This data describes a binding interaction between two proteins.

Sequence of protein 1:
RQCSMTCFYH

Contacts between the two chains:
Residue A252 in protein 2 interacts with residue C4 in protein 1 (closest heavy-atom distance 3.2 Å).
Residue A252 in protein 2 is in contact with residue M6 in protein 1 (closest heavy-atom distance 4.0 Å).
Residue P234 in protein 2 contacts residue M6 in protein 1 (closest heavy-atom distance 3.6 Å).
Residue G127 in protein 2 contacts residue H11 in protein 1 (closest heavy-atom distance 3.3 Å).
Residue K254 in protein 2 is in contact with residue R2 in protein 1 (closest heavy-atom distance 3.1 Å).
Residue H44 in protein 2 contacts residue M6 in protein 1 (closest heavy-atom distance 3.2 Å).
Residue A252 in protein 2 contacts residue Q3 in protein 1 (closest heavy-atom distance 3.6 Å).
Residue P253 in protein 2 contacts residue Q3 in protein 1 (closest heavy-atom distance 4.4 Å).
Residue L126 in protein 2 interacts with residue H11 in protein 1 (closest heavy-atom distance 4.0 Å).
Residue P234 in protein 2 interacts with residue F9 in protein 1 (closest heavy-atom distance 3.5 Å).
Residue A252 in protein 2 contacts residue F9 in protein 1 (closest heavy-atom distance 4.0 Å).
Residue V45 in protein 2 interacts with residue S5 in protein 1 (closest heavy-atom distance 4.7 Å).
Residue M40 in protein 2 contacts residue M6 in protein 1 (closest heavy-atom distance 4.5 Å).
Residue V45 in protein 2 interacts with residue M6 in protein 1 (closest heavy-atom distance 3.1 Å).
Residue L126 in protein 2 is in contact with residue Y10 in protein 1 (closest heavy-atom distance 4.3 Å).
Residue M40 in protein 2 interacts with residue T7 in protein 1 (closest heavy-atom distance 4.5 Å).
Residue K254 in protein 2 contacts residue C4 in protein 1 (closest heavy-atom distance 4.1 Å).
Residue I128 in protein 2 contacts residue Y10 in protein 1 (closest heavy-atom distance 4.3 Å).
Residue H44 in protein 2 is in contact with residue S5 in protein 1 (closest heavy-atom distance 3.1 Å).
Residue P129 in protein 2 interacts with residue Y10 in protein 1 (closest heavy-atom distance 3.8 Å).
Residue S43 in protein 2 contacts residue S5 in protein 1 (closest heavy-atom distance 3.9 Å).
Residue L251 in protein 2 interacts with residue M6 in protein 1 (closest heavy-atom distance 3.9 Å).
Residue V233 in protein 2 contacts residue Y10 in protein 1 (closest heavy-atom distance 4.6 Å).
Residue H44 in protein 2 interacts with residue C4 in protein 1 (closest heavy-atom distance 4.7 Å).
Residue P253 in protein 2 contacts residue C4 in protein 1 (closest heavy-atom distance 3.2 Å).
Residue Y133 in protein 2 contacts residue Y10 in protein 1 (closest heavy-atom distance 2.9 Å).
Residue K254 in protein 2 is in contact with residue Q3 in protein 1 (closest heavy-atom distance 4.9 Å).
Residue P253 in protein 2 is in contact with residue R2 in protein 1 (closest heavy-atom distance 4.4 Å).
Residue L126 in protein 2 interacts with residue T7 in protein 1 (closest heavy-atom distance 4.6 Å).
Residue L47 in protein 2 is in contact with residue M6 in protein 1 (closest heavy-atom distance 4.2 Å).
Residue P253 in protein 2 interacts with residue F9 in protein 1 (closest heavy-atom distance 3.4 Å).
Residue Y250 in protein 2 is in contact with residue M6 in protein 1 (closest heavy-atom distance 3.5 Å).
Residue V45 in protein 2 contacts residue Q3 in protein 1 (closest heavy-atom distance 3.4 Å).
Residue D232 in protein 2 interacts with residue F9 in protein 1 (closest heavy-atom distance 3.0 Å).
Residue G127 in protein 2 is in contact with residue Y10 in protein 1 (closest heavy-atom distance 3.5 Å).
Residue Q131 in protein 2 is in contact with residue Y10 in protein 1 (closest heavy-atom distance 3.4 Å).
Residue V233 in protein 2 is in contact with residue F9 in protein 1 (closest heavy-atom distance 4.1 Å).
Residue S46 in protein 2 interacts with residue M6 in protein 1 (closest heavy-atom distance 4.1 Å).
Residue A252 in protein 2 is in contact with residue S5 in protein 1 (closest heavy-atom distance 4.8 Å).
Residue V45 in protein 2 contacts residue C4 in protein 1 (closest heavy-atom distance 4.7 Å).
Residue P234 in protein 2 interacts with residue Y10 in protein 1 (closest heavy-atom distance 3.2 Å).

Sequence of protein 2:
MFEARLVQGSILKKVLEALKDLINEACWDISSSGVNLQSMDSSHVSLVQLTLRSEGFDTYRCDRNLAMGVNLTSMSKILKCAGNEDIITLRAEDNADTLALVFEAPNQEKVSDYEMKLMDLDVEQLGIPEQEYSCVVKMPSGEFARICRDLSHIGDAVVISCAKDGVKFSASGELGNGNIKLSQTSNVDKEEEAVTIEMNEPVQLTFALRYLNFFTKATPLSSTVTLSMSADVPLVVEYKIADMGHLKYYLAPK